Sequence of the first protein:
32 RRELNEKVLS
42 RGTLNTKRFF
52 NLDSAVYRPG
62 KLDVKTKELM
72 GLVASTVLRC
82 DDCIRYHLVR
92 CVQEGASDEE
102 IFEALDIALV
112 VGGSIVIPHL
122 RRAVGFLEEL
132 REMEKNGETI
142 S

Sequence of the second protein:
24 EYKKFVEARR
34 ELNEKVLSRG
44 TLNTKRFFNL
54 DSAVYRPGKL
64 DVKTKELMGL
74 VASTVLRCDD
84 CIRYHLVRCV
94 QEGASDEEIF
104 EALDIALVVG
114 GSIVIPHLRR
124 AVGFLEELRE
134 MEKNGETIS

This data describes a binding interaction between two proteins.

Residue-level contacts at the interface:
Residue V112 in the second protein is in contact with residue S115 in the first protein (closest heavy-atom distance 3.0 Å).
Residue G113 in the second protein is in contact with residue I116 in the first protein (closest heavy-atom distance 4.9 Å).
Residue G114 in the second protein is in contact with residue S115 in the first protein (closest heavy-atom distance 4.7 Å).
Residue I116 in the second protein is in contact with residue G113 in the first protein (closest heavy-atom distance 5.0 Å).
Residue S115 in the second protein is in contact with residue V112 in the first protein (closest heavy-atom distance 3.1 Å).
Residue G114 in the second protein interacts with residue V112 in the first protein (closest heavy-atom distance 3.1 Å).
Residue V112 in the second protein interacts with residue I116 in the first protein (closest heavy-atom distance 3.2 Å).
Residue I116 in the second protein contacts residue V112 in the first protein (closest heavy-atom distance 3.3 Å).
Residue V112 in the second protein interacts with residue G113 in the first protein (closest heavy-atom distance 3.7 Å).
Residue G113 in the second protein is in contact with residue G114 in the first protein (closest heavy-atom distance 3.8 Å).
Residue S115 in the second protein is in contact with residue V111 in the first protein (closest heavy-atom distance 2.8 Å).
Residue V111 in the second protein interacts with residue S115 in the first protein (closest heavy-atom distance 2.8 Å).
Residue G113 in the second protein contacts residue G113 in the first protein (closest heavy-atom distance 3.3 Å).
Residue G114 in the second protein contacts residue G114 in the first protein (closest heavy-atom distance 3.2 Å).
Residue V112 in the second protein contacts residue G114 in the first protein (closest heavy-atom distance 3.3 Å).
Residue G114 in the second protein interacts with residue G113 in the first protein (closest heavy-atom distance 3.8 Å).
Residue V111 in the second protein is in contact with residue G114 in the first protein (closest heavy-atom distance 3.4 Å).
Residue G114 in the second protein contacts residue V111 in the first protein (closest heavy-atom distance 3.3 Å).
Residue G113 in the second protein contacts residue S115 in the first protein (closest heavy-atom distance 4.7 Å).
Residue G113 in the second protein contacts residue V112 in the first protein (closest heavy-atom distance 3.5 Å).